Sequence of chain A:
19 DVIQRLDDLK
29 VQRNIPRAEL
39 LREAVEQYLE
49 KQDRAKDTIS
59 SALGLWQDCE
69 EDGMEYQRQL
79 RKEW

Sequence of chain B:
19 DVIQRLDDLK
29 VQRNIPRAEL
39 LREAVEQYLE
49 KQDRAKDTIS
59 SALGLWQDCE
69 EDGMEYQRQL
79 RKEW

Residue-level contacts at the interface:
Residue K80 in chain B contacts residue E81 in chain A (closest heavy-atom distance 3.5 Å).
Residue E81 in chain B contacts residue K80 in chain A (closest heavy-atom distance 4.8 Å).
Residue E81 in chain B interacts with residue R76 in chain A (closest heavy-atom distance 3.5 Å).
Residue K80 in chain B interacts with residue K80 in chain A (closest heavy-atom distance 2.8 Å).
Residue R79 in chain B is in contact with residue E81 in chain A (closest heavy-atom distance 2.5 Å).
Residue R79 in chain B contacts residue R79 in chain A (closest heavy-atom distance 3.9 Å).
Residue E81 in chain B contacts residue R79 in chain A (closest heavy-atom distance 3.7 Å).
Residue E81 in chain B is in contact with residue E81 in chain A (closest heavy-atom distance 5.0 Å).
Residue K80 in chain B is in contact with residue R79 in chain A (closest heavy-atom distance 2.6 Å).

These two protein chains interact to form a complex.